This data describes a binding interaction between two proteins.

Sequence of the first protein:
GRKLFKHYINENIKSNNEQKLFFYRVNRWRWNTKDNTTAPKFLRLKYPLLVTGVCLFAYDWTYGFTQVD

Sequence of the second protein:
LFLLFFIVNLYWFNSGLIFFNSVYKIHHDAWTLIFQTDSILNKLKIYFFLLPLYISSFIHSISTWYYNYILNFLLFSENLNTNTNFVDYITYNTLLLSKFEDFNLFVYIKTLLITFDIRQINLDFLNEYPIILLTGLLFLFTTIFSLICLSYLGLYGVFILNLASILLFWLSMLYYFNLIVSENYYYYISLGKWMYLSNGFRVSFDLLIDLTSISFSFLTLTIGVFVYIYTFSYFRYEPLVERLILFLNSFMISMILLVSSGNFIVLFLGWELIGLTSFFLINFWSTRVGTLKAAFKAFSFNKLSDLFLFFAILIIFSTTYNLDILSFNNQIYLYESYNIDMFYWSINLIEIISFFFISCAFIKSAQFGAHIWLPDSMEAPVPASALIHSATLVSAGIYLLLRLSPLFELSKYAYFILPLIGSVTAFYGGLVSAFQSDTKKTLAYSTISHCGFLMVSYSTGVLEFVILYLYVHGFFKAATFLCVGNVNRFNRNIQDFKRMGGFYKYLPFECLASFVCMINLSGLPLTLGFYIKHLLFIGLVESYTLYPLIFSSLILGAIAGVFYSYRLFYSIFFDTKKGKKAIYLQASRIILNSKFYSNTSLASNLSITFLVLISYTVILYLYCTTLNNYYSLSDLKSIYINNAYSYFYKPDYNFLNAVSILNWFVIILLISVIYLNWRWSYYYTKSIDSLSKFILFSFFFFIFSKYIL

Interface contacts:
Residue K546 in the second protein interacts with residue D46 in the first protein (closest heavy-atom distance 3.8 Å).
Residue F615 in the second protein is in contact with residue A50 in the first protein (closest heavy-atom distance 3.7 Å).
Residue K618 in the second protein contacts residue R41 in the first protein (closest heavy-atom distance 3.3 Å).
Residue F615 in the second protein interacts with residue T48 in the first protein (closest heavy-atom distance 4.7 Å).